Sequence of chain B:
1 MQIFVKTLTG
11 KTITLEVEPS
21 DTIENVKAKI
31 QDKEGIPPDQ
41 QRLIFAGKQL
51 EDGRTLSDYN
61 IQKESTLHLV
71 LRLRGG

These two protein chains interact to form a complex.

Sequence of chain A:
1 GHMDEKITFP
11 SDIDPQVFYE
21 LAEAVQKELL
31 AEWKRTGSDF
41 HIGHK

Residue-level contacts at the interface:
Residue Q40 in chain B contacts residue H44 in chain A (closest heavy-atom distance 3.2 Å).
Residue L8 in chain B interacts with residue F18 in chain A (closest heavy-atom distance 3.8 Å).
Residue L73 in chain B is in contact with residue D39 in chain A (closest heavy-atom distance 3.5 Å).
Residue T9 in chain B contacts residue V17 in chain A (closest heavy-atom distance 3.6 Å).
Residue L71 in chain B contacts residue I42 in chain A (closest heavy-atom distance 3.9 Å).
Residue T9 in chain B is in contact with residue S11 in chain A (closest heavy-atom distance 3.4 Å).
Residue L71 in chain B contacts residue G43 in chain A (closest heavy-atom distance 4.2 Å).
Residue L73 in chain B contacts residue F40 in chain A (closest heavy-atom distance 3.1 Å).
Residue L73 in chain B contacts residue I42 in chain A (closest heavy-atom distance 4.0 Å).
Residue T9 in chain B is in contact with residue I13 in chain A (closest heavy-atom distance 3.5 Å).
Residue T7 in chain B interacts with residue V17 in chain A (closest heavy-atom distance 3.4 Å).
Residue K6 in chain B contacts residue Q16 in chain A (closest heavy-atom distance 3.5 Å).
Residue T9 in chain B is in contact with residue P10 in chain A (closest heavy-atom distance 3.4 Å).
Residue L8 in chain B interacts with residue W33 in chain A (closest heavy-atom distance 3.9 Å).
Residue H68 in chain B contacts residue L21 in chain A (closest heavy-atom distance 3.8 Å).
Residue Q49 in chain B contacts residue E28 in chain A (closest heavy-atom distance 3.9 Å).
Residue L73 in chain B is in contact with residue W33 in chain A (closest heavy-atom distance 3.4 Å).
Residue R42 in chain B is in contact with residue E28 in chain A (closest heavy-atom distance 4.3 Å).
Residue L8 in chain B interacts with residue V17 in chain A (closest heavy-atom distance 3.1 Å).
Residue T9 in chain B interacts with residue D14 in chain A (closest heavy-atom distance 3.4 Å).
Residue I44 in chain B is in contact with residue L29 in chain A (closest heavy-atom distance 4.7 Å).
Residue P37 in chain B is in contact with residue H44 in chain A (closest heavy-atom distance 3.3 Å).
Residue K6 in chain B contacts residue E20 in chain A (closest heavy-atom distance 2.8 Å).
Residue Q49 in chain B contacts residue V25 in chain A (closest heavy-atom distance 4.2 Å).
Residue T9 in chain B interacts with residue Q16 in chain A (closest heavy-atom distance 2.9 Å).
Residue G35 in chain B interacts with residue H44 in chain A (closest heavy-atom distance 4.3 Å).
Residue A46 in chain B contacts residue A22 in chain A (closest heavy-atom distance 4.7 Å).
Residue L71 in chain B contacts residue H44 in chain A (closest heavy-atom distance 4.2 Å).
Residue T7 in chain B interacts with residue D12 in chain A (closest heavy-atom distance 3.7 Å).
Residue L73 in chain B contacts residue T36 in chain A (closest heavy-atom distance 4.9 Å).
Residue G47 in chain B is in contact with residue V25 in chain A (closest heavy-atom distance 3.5 Å).
Residue I36 in chain B is in contact with residue H44 in chain A (closest heavy-atom distance 4.4 Å).
Residue L73 in chain B interacts with residue E32 in chain A (closest heavy-atom distance 3.4 Å).
Residue R72 in chain B interacts with residue E32 in chain A (closest heavy-atom distance 4.8 Å).
Residue L8 in chain B contacts residue I13 in chain A (closest heavy-atom distance 3.5 Å).
Residue G10 in chain B contacts residue V17 in chain A (closest heavy-atom distance 3.4 Å).
Residue E34 in chain B is in contact with residue D12 in chain A (closest heavy-atom distance 3.8 Å).
Residue T9 in chain B contacts residue D12 in chain A (closest heavy-atom distance 2.8 Å).
Residue L8 in chain B interacts with residue D12 in chain A (closest heavy-atom distance 3.5 Å).
Residue V70 in chain B interacts with residue L21 in chain A (closest heavy-atom distance 4.1 Å).
Residue R42 in chain B contacts residue L29 in chain A (closest heavy-atom distance 4.4 Å).
Residue K6 in chain B is in contact with residue V17 in chain A (closest heavy-atom distance 3.8 Å).
Residue L8 in chain B is in contact with residue L21 in chain A (closest heavy-atom distance 3.7 Å).
Residue L73 in chain B contacts residue L29 in chain A (closest heavy-atom distance 4.0 Å).
Residue V70 in chain B contacts residue L29 in chain A (closest heavy-atom distance 3.2 Å).
Residue L71 in chain B interacts with residue D39 in chain A (closest heavy-atom distance 4.3 Å).
Residue Q40 in chain B interacts with residue H41 in chain A (closest heavy-atom distance 3.2 Å).
Residue L71 in chain B interacts with residue H41 in chain A (closest heavy-atom distance 4.0 Å).
Residue R42 in chain B is in contact with residue E32 in chain A (closest heavy-atom distance 2.8 Å).
Residue H68 in chain B contacts residue E20 in chain A (closest heavy-atom distance 4.4 Å).
Residue I36 in chain B interacts with residue G43 in chain A (closest heavy-atom distance 3.8 Å).
Residue L71 in chain B is in contact with residue L29 in chain A (closest heavy-atom distance 4.1 Å).
Residue L8 in chain B interacts with residue Q16 in chain A (closest heavy-atom distance 4.6 Å).
Residue L69 in chain B contacts residue I13 in chain A (closest heavy-atom distance 4.8 Å).
Residue G47 in chain B is in contact with residue A22 in chain A (closest heavy-atom distance 3.5 Å).
Residue I44 in chain B contacts residue V25 in chain A (closest heavy-atom distance 3.3 Å).
Residue H68 in chain B contacts residue V17 in chain A (closest heavy-atom distance 3.3 Å).
Residue L69 in chain B is in contact with residue D12 in chain A (closest heavy-atom distance 4.4 Å).
Residue L8 in chain B is in contact with residue D14 in chain A (closest heavy-atom distance 2.8 Å).
Residue G10 in chain B interacts with residue Q16 in chain A (closest heavy-atom distance 4.0 Å).